These two protein chains interact to form a complex.

Sequence of protein 1:
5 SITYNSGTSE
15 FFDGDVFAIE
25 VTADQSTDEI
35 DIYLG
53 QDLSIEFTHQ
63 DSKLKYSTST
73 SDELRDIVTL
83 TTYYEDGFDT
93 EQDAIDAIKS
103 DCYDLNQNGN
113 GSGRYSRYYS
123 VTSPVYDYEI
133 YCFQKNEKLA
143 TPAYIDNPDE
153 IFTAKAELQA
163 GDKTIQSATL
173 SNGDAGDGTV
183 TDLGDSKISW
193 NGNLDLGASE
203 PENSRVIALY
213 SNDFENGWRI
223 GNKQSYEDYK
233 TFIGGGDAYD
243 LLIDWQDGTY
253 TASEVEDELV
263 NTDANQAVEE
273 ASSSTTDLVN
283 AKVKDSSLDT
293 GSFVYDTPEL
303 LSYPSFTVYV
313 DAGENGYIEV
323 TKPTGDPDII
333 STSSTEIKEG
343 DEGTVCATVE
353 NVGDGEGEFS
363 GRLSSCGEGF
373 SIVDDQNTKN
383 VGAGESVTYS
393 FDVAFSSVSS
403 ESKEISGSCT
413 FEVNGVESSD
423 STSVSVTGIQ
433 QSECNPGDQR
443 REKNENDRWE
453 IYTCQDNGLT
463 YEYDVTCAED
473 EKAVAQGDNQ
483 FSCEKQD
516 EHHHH

Interface contacts:
Residue I147 in protein 2 is in contact with residue R207 in protein 1 (closest heavy-atom distance 3.1 Å).
Residue K232 in protein 2 is in contact with residue Q226 in protein 1 (closest heavy-atom distance 3.2 Å).
Residue N195 in protein 2 interacts with residue D197 in protein 1 (closest heavy-atom distance 2.9 Å).
Residue D88 in protein 2 contacts residue H518 in protein 1 (closest heavy-atom distance 2.6 Å).
Residue N174 in protein 2 contacts residue Q378 in protein 1 (closest heavy-atom distance 2.8 Å).
Residue N9 in protein 2 contacts residue T323 in protein 1 (closest heavy-atom distance 3.2 Å).
Residue T70 in protein 2 contacts residue E344 in protein 1 (closest heavy-atom distance 3.2 Å).
Residue G180 in protein 2 interacts with residue R364 in protein 1 (closest heavy-atom distance 3.3 Å).
Residue G178 in protein 2 contacts residue R364 in protein 1 (closest heavy-atom distance 3.0 Å).
Residue G219 in protein 2 interacts with residue V400 in protein 1 (closest heavy-atom distance 3.0 Å).
Residue E152 in protein 2 interacts with residue G199 in protein 1 (closest heavy-atom distance 2.8 Å).
Residue Q136 in protein 2 interacts with residue Q482 in protein 1 (closest heavy-atom distance 2.9 Å).
Residue N218 in protein 2 interacts with residue S398 in protein 1 (closest heavy-atom distance 2.4 Å).
Residue T70 in protein 2 is in contact with residue G342 in protein 1 (closest heavy-atom distance 2.9 Å).
Residue D151 in protein 2 interacts with residue S201 in protein 1 (closest heavy-atom distance 3.3 Å).
Residue E75 in protein 2 interacts with residue S227 in protein 1 (closest heavy-atom distance 3.1 Å).
Residue T233 in protein 2 interacts with residue D230 in protein 1 (closest heavy-atom distance 2.7 Å).
Residue N9 in protein 2 contacts residue V322 in protein 1 (closest heavy-atom distance 2.7 Å).
Residue D176 in protein 2 contacts residue L365 in protein 1 (closest heavy-atom distance 3.2 Å).
Residue Y68 in protein 2 contacts residue V375 in protein 1 (closest heavy-atom distance 3.1 Å).
Residue E229 in protein 2 interacts with residue E229 in protein 1 (closest heavy-atom distance 3.3 Å).
Residue Y8 in protein 2 interacts with residue V322 in protein 1 (closest heavy-atom distance 3.2 Å).
Residue A177 in protein 2 contacts residue R364 in protein 1 (closest heavy-atom distance 3.0 Å).
Residue Y133 in protein 2 is in contact with residue E516 in protein 1 (closest heavy-atom distance 3.0 Å).
Residue T72 in protein 2 is in contact with residue D343 in protein 1 (closest heavy-atom distance 2.3 Å).
Residue N9 in protein 2 is in contact with residue K324 in protein 1 (closest heavy-atom distance 2.8 Å).
Residue W247 in protein 2 contacts residue H517 in protein 1 (closest heavy-atom distance 2.9 Å).
Residue K67 in protein 2 interacts with residue I374 in protein 1 (closest heavy-atom distance 3.3 Å).
Residue S206 in protein 2 is in contact with residue E204 in protein 1 (closest heavy-atom distance 3.2 Å).
Residue E258 in protein 2 interacts with residue R443 in protein 1 (closest heavy-atom distance 3.0 Å).
Residue Y86 in protein 2 interacts with residue H518 in protein 1 (closest heavy-atom distance 3.2 Å).
Residue G175 in protein 2 contacts residue R364 in protein 1 (closest heavy-atom distance 3.1 Å).
Residue N9 in protein 2 contacts residue E321 in protein 1 (closest heavy-atom distance 2.6 Å).
Residue K189 in protein 2 contacts residue V418 in protein 1 (closest heavy-atom distance 3.0 Å).
Residue N214 in protein 2 is in contact with residue S401 in protein 1 (closest heavy-atom distance 3.1 Å).
Residue N138 in protein 2 interacts with residue R443 in protein 1 (closest heavy-atom distance 2.8 Å).
Residue K140 in protein 2 is in contact with residue S434 in protein 1 (closest heavy-atom distance 2.8 Å).
Residue N149 in protein 2 contacts residue E202 in protein 1 (closest heavy-atom distance 3.0 Å).
Residue Q248 in protein 2 contacts residue H519 in protein 1 (closest heavy-atom distance 3.2 Å).
Residue S10 in protein 2 is in contact with residue K324 in protein 1 (closest heavy-atom distance 3.0 Å).
Residue T7 in protein 2 is in contact with residue V322 in protein 1 (closest heavy-atom distance 2.9 Å).
Residue S213 in protein 2 is in contact with residue E435 in protein 1 (closest heavy-atom distance 3.2 Å).
Residue N214 in protein 2 is in contact with residue S399 in protein 1 (closest heavy-atom distance 2.9 Å).
Residue Q136 in protein 2 contacts residue G479 in protein 1 (closest heavy-atom distance 2.8 Å).
Residue S118 in protein 2 interacts with residue H519 in protein 1 (closest heavy-atom distance 3.2 Å).
Residue N149 in protein 2 contacts residue E204 in protein 1 (closest heavy-atom distance 3.0 Å).
Residue Y86 in protein 2 is in contact with residue E516 in protein 1 (closest heavy-atom distance 2.9 Å).
Residue N174 in protein 2 is in contact with residue L198 in protein 1 (closest heavy-atom distance 3.1 Å).
Residue S13 in protein 2 interacts with residue E419 in protein 1 (closest heavy-atom distance 2.5 Å).
Residue T12 in protein 2 contacts residue T326 in protein 1 (closest heavy-atom distance 2.7 Å).
Residue D103 in protein 2 is in contact with residue D480 in protein 1 (closest heavy-atom distance 3.0 Å).
Residue E131 in protein 2 contacts residue H519 in protein 1 (closest heavy-atom distance 2.7 Å).
Residue E229 in protein 2 is in contact with residue Q226 in protein 1 (closest heavy-atom distance 3.0 Å).
Residue E131 in protein 2 is in contact with residue H518 in protein 1 (closest heavy-atom distance 2.4 Å).
Residue N214 in protein 2 is in contact with residue E435 in protein 1 (closest heavy-atom distance 2.9 Å).
Residue Y133 in protein 2 is in contact with residue H519 in protein 1 (closest heavy-atom distance 3.0 Å).
Residue D151 in protein 2 is in contact with residue V375 in protein 1 (closest heavy-atom distance 2.9 Å).
Residue N214 in protein 2 contacts residue Q432 in protein 1 (closest heavy-atom distance 3.1 Å).
Residue T181 in protein 2 contacts residue S362 in protein 1 (closest heavy-atom distance 3.3 Å).
Residue D148 in protein 2 contacts residue R207 in protein 1 (closest heavy-atom distance 2.5 Å).

Sequence of protein 2:
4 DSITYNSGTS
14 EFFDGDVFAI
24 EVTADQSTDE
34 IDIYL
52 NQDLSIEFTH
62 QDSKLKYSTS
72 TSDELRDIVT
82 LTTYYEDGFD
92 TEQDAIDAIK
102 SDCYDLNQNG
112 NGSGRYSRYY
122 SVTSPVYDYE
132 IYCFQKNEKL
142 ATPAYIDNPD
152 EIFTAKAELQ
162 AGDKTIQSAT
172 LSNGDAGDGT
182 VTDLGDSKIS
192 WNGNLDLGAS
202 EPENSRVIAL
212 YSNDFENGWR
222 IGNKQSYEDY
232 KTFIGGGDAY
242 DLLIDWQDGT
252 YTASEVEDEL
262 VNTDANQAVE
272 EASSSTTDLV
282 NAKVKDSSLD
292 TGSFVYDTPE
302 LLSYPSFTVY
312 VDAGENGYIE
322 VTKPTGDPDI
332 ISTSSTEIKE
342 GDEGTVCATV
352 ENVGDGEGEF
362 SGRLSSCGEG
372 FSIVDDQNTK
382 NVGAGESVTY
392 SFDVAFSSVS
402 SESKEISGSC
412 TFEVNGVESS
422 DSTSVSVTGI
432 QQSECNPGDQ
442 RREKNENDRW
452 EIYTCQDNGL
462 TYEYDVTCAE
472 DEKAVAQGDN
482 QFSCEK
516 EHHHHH